These two protein chains interact to form a complex.

Sequence of chain A:
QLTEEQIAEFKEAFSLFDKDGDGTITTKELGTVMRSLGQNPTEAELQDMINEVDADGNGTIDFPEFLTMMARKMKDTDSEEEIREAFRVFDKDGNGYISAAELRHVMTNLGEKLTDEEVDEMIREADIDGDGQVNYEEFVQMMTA

Sequence of chain B:
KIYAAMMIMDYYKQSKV

Residue-level contacts at the interface:
Residue E84 in chain A is in contact with residue K1 in chain B (closest heavy-atom distance 2.9 Å).
Residue E84 in chain A is in contact with residue M7 in chain B (closest heavy-atom distance 3.8 Å).
Residue G113 in chain A interacts with residue K16 in chain B (closest heavy-atom distance 3.7 Å).
Residue A15 in chain A interacts with residue M9 in chain B (closest heavy-atom distance 3.9 Å).
Residue L112 in chain A is in contact with residue Y12 in chain B (closest heavy-atom distance 3.2 Å).
Residue E114 in chain A contacts residue Y12 in chain B (closest heavy-atom distance 3.3 Å).
Residue L18 in chain A contacts residue M9 in chain B (closest heavy-atom distance 3.4 Å).
Residue E14 in chain A interacts with residue V17 in chain B (closest heavy-atom distance 4.1 Å).
Residue E87 in chain A contacts residue K1 in chain B (closest heavy-atom distance 3.0 Å).
Residue M36 in chain A is in contact with residue K1 in chain B (closest heavy-atom distance 4.2 Å).
Residue M145 in chain A is in contact with residue I8 in chain B (closest heavy-atom distance 4.2 Å).
Residue K75 in chain A interacts with residue Y3 in chain B (closest heavy-atom distance 3.2 Å).
Residue L39 in chain A interacts with residue A5 in chain B (closest heavy-atom distance 3.7 Å).
Residue E114 in chain A contacts residue K16 in chain B (closest heavy-atom distance 3.4 Å).
Residue M109 in chain A is in contact with residue Y11 in chain B (closest heavy-atom distance 4.0 Å).
Residue A88 in chain A is in contact with residue I8 in chain B (closest heavy-atom distance 3.9 Å).
Residue E11 in chain A contacts residue Q14 in chain B (closest heavy-atom distance 3.3 Å).
Residue V91 in chain A interacts with residue I8 in chain B (closest heavy-atom distance 4.0 Å).
Residue M51 in chain A interacts with residue I2 in chain B (closest heavy-atom distance 3.6 Å).
Residue M72 in chain A interacts with residue M6 in chain B (closest heavy-atom distance 3.6 Å).
Residue S81 in chain A interacts with residue Y3 in chain B (closest heavy-atom distance 3.8 Å).
Residue F19 in chain A interacts with residue A5 in chain B (closest heavy-atom distance 3.8 Å).
Residue M124 in chain A interacts with residue Y11 in chain B (closest heavy-atom distance 3.2 Å).
Residue V55 in chain A interacts with residue M6 in chain B (closest heavy-atom distance 4.2 Å).
Residue L112 in chain A interacts with residue I8 in chain B (closest heavy-atom distance 4.0 Å).
Residue E84 in chain A contacts residue Y3 in chain B (closest heavy-atom distance 3.4 Å).
Residue G113 in chain A is in contact with residue Y12 in chain B (closest heavy-atom distance 3.0 Å).
Residue I85 in chain A is in contact with residue M7 in chain B (closest heavy-atom distance 3.8 Å).
Residue L18 in chain A is in contact with residue Y12 in chain B (closest heavy-atom distance 3.7 Å).
Residue M124 in chain A interacts with residue S15 in chain B (closest heavy-atom distance 3.6 Å).
Residue L112 in chain A interacts with residue M9 in chain B (closest heavy-atom distance 4.1 Å).
Residue E54 in chain A interacts with residue I2 in chain B (closest heavy-atom distance 3.6 Å).
Residue M36 in chain A interacts with residue A5 in chain B (closest heavy-atom distance 3.0 Å).
Residue E14 in chain A contacts residue Q14 in chain B (closest heavy-atom distance 3.0 Å).
Residue L105 in chain A interacts with residue Y11 in chain B (closest heavy-atom distance 4.0 Å).
Residue L18 in chain A is in contact with residue K13 in chain B (closest heavy-atom distance 3.3 Å).
Residue L32 in chain A interacts with residue I2 in chain B (closest heavy-atom distance 3.9 Å).
Residue M71 in chain A interacts with residue M6 in chain B (closest heavy-atom distance 4.0 Å).
Residue L39 in chain A contacts residue I8 in chain B (closest heavy-atom distance 3.9 Å).
Residue M145 in chain A contacts residue M7 in chain B (closest heavy-atom distance 3.8 Å).
Residue Q41 in chain A is in contact with residue K1 in chain B (closest heavy-atom distance 3.4 Å).
Residue F19 in chain A interacts with residue M9 in chain B (closest heavy-atom distance 3.7 Å).
Residue M51 in chain A interacts with residue K1 in chain B (closest heavy-atom distance 4.2 Å).
Residue E11 in chain A contacts residue D10 in chain B (closest heavy-atom distance 3.3 Å).
Residue A88 in chain A is in contact with residue A4 in chain B (closest heavy-atom distance 3.8 Å).
Residue F19 in chain A is in contact with residue M6 in chain B (closest heavy-atom distance 3.8 Å).
Residue M144 in chain A contacts residue Y11 in chain B (closest heavy-atom distance 3.4 Å).
Residue E84 in chain A contacts residue A4 in chain B (closest heavy-atom distance 2.8 Å).
Residue M109 in chain A interacts with residue Y12 in chain B (closest heavy-atom distance 3.6 Å).
Residue E14 in chain A is in contact with residue K13 in chain B (closest heavy-atom distance 3.6 Å).
Residue A15 in chain A is in contact with residue D10 in chain B (closest heavy-atom distance 4.0 Å).
Residue V55 in chain A contacts residue I2 in chain B (closest heavy-atom distance 4.0 Å).
Residue M145 in chain A contacts residue Y11 in chain B (closest heavy-atom distance 3.5 Å).
Residue I63 in chain A contacts residue I2 in chain B (closest heavy-atom distance 3.8 Å).
Residue E84 in chain A is in contact with residue I2 in chain B (closest heavy-atom distance 3.9 Å).
Residue M72 in chain A contacts residue Y3 in chain B (closest heavy-atom distance 3.9 Å).
Residue M76 in chain A is in contact with residue Y3 in chain B (closest heavy-atom distance 4.2 Å).
Residue F68 in chain A contacts residue M6 in chain B (closest heavy-atom distance 3.6 Å).
Residue F92 in chain A is in contact with residue I8 in chain B (closest heavy-atom distance 3.6 Å).
Residue F12 in chain A contacts residue D10 in chain B (closest heavy-atom distance 3.5 Å).